Sequence of chain A:
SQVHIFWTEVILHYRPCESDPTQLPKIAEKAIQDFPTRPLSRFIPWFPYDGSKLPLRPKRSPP

This data describes a binding interaction between two proteins.

Sequence of chain B:
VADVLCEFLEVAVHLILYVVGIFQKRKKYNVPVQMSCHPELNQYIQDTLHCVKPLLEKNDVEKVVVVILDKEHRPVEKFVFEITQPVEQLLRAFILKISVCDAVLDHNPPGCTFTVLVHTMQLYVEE

Residue-level contacts at the interface:
Residue T152 in chain B interacts with residue H5 in chain A (closest heavy-atom distance 3.8 Å).
Residue Y202 in chain B is in contact with residue D60 in chain A (closest heavy-atom distance 3.7 Å).
Residue T145 in chain B is in contact with residue W8 in chain A (closest heavy-atom distance 4.7 Å).
Residue L149 in chain B interacts with residue A57 in chain A (closest heavy-atom distance 3.2 Å).
Residue T67 in chain B interacts with residue F7 in chain A (closest heavy-atom distance 3.8 Å).
Residue E205 in chain B interacts with residue T63 in chain A (closest heavy-atom distance 4.7 Å).
Residue K97 in chain B contacts residue A57 in chain A (closest heavy-atom distance 3.9 Å).
Residue V203 in chain B interacts with residue L66 in chain A (closest heavy-atom distance 4.8 Å).
Residue Y202 in chain B contacts residue T63 in chain A (closest heavy-atom distance 3.4 Å).
Residue V150 in chain B contacts residue Q3 in chain A (closest heavy-atom distance 3.4 Å).
Residue E205 in chain B contacts residue R64 in chain A (closest heavy-atom distance 4.8 Å).
Residue V203 in chain B is in contact with residue T63 in chain A (closest heavy-atom distance 3.2 Å).
Residue V150 in chain B contacts residue V4 in chain A (closest heavy-atom distance 3.1 Å).
Residue H151 in chain B contacts residue Q3 in chain A (closest heavy-atom distance 3.3 Å).
Residue V86 in chain B is in contact with residue A57 in chain A (closest heavy-atom distance 4.0 Å).
Residue T147 in chain B is in contact with residue F7 in chain A (closest heavy-atom distance 4.6 Å).
Residue H151 in chain B contacts residue I58 in chain A (closest heavy-atom distance 3.7 Å).
Residue L149 in chain B interacts with residue I58 in chain A (closest heavy-atom distance 3.6 Å).
Residue E96 in chain B interacts with residue F61 in chain A (closest heavy-atom distance 4.5 Å).
Residue E205 in chain B interacts with residue P62 in chain A (closest heavy-atom distance 4.7 Å).
Residue K97 in chain B interacts with residue F61 in chain A (closest heavy-atom distance 3.5 Å).
Residue Y202 in chain B is in contact with residue L66 in chain A (closest heavy-atom distance 3.7 Å).
Residue V71 in chain B is in contact with residue F7 in chain A (closest heavy-atom distance 3.7 Å).
Residue V150 in chain B interacts with residue F7 in chain A (closest heavy-atom distance 4.5 Å).
Residue E205 in chain B interacts with residue F61 in chain A (closest heavy-atom distance 3.0 Å).
Residue T147 in chain B interacts with residue A57 in chain A (closest heavy-atom distance 4.2 Å).
Residue T152 in chain B interacts with residue V4 in chain A (closest heavy-atom distance 4.8 Å).
Residue V148 in chain B contacts residue I6 in chain A (closest heavy-atom distance 4.4 Å).
Residue V95 in chain B is in contact with residue F61 in chain A (closest heavy-atom distance 5.0 Å).
Residue T152 in chain B contacts residue S2 in chain A (closest heavy-atom distance 3.6 Å).
Residue C70 in chain B contacts residue H39 in chain A (closest heavy-atom distance 3.9 Å).
Residue E204 in chain B is in contact with residue T63 in chain A (closest heavy-atom distance 4.0 Å).
Residue H92 in chain B is in contact with residue I53 in chain A (closest heavy-atom distance 4.6 Å).
Residue K97 in chain B contacts residue Q59 in chain A (closest heavy-atom distance 3.8 Å).
Residue E204 in chain B is in contact with residue F61 in chain A (closest heavy-atom distance 3.0 Å).
Residue V148 in chain B is in contact with residue H5 in chain A (closest heavy-atom distance 4.1 Å).
Residue V150 in chain B interacts with residue H5 in chain A (closest heavy-atom distance 3.4 Å).
Residue P94 in chain B is in contact with residue F61 in chain A (closest heavy-atom distance 3.8 Å).
Residue Y63 in chain B interacts with residue F7 in chain A (closest heavy-atom distance 4.0 Å).
Residue H151 in chain B interacts with residue V4 in chain A (closest heavy-atom distance 3.2 Å).
Residue C70 in chain B is in contact with residue F7 in chain A (closest heavy-atom distance 3.4 Å).
Residue P94 in chain B interacts with residue K56 in chain A (closest heavy-atom distance 4.5 Å).
Residue L149 in chain B is in contact with residue H5 in chain A (closest heavy-atom distance 3.1 Å).
Residue T147 in chain B contacts residue W8 in chain A (closest heavy-atom distance 3.9 Å).
Residue L149 in chain B is in contact with residue F7 in chain A (closest heavy-atom distance 4.9 Å).
Residue E204 in chain B interacts with residue P62 in chain A (closest heavy-atom distance 4.8 Å).
Residue L201 in chain B contacts residue L66 in chain A (closest heavy-atom distance 4.2 Å).
Residue K97 in chain B interacts with residue I58 in chain A (closest heavy-atom distance 4.9 Å).
Residue V203 in chain B contacts residue R64 in chain A (closest heavy-atom distance 4.4 Å).
Residue L149 in chain B interacts with residue V4 in chain A (closest heavy-atom distance 3.6 Å).
Residue H92 in chain B contacts residue A57 in chain A (closest heavy-atom distance 5.0 Å).
Residue V148 in chain B is in contact with residue F7 in chain A (closest heavy-atom distance 3.1 Å).
Residue H92 in chain B interacts with residue K56 in chain A (closest heavy-atom distance 4.5 Å).
Residue L149 in chain B is in contact with residue I6 in chain A (closest heavy-atom distance 4.4 Å).
Residue T152 in chain B is in contact with residue Q3 in chain A (closest heavy-atom distance 2.7 Å).
Residue D66 in chain B interacts with residue F7 in chain A (closest heavy-atom distance 4.9 Å).
Residue H92 in chain B is in contact with residue W8 in chain A (closest heavy-atom distance 3.9 Å).